Sequence of protein 2:
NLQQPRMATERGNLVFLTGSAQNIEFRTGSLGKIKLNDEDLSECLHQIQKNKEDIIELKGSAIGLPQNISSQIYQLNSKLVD

Sequence of protein 1:
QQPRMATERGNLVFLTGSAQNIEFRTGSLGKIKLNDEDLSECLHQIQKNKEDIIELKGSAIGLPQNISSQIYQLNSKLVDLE

The following describes two proteins that form a bound complex.

Residue-level contacts at the interface:
Residue T30 in protein 1 is in contact with residue T40 in protein 2 (closest heavy-atom distance 3.5 Å).
Residue F38 in protein 1 contacts residue K47 in protein 2 (closest heavy-atom distance 2.7 Å).
Residue L26 in protein 1 is in contact with residue E37 in protein 2 (closest heavy-atom distance 2.8 Å).
Residue L57 in protein 1 is in contact with residue L48 in protein 2 (closest heavy-atom distance 3.8 Å).
Residue N35 in protein 1 contacts residue K45 in protein 2 (closest heavy-atom distance 2.8 Å).
Residue G24 in protein 1 interacts with residue P17 in protein 2 (closest heavy-atom distance 3.2 Å).
Residue F28 in protein 1 is in contact with residue F38 in protein 2 (closest heavy-atom distance 3.5 Å).
Residue F38 in protein 1 is in contact with residue L48 in protein 2 (closest heavy-atom distance 3.4 Å).
Residue Q34 in protein 1 contacts residue G44 in protein 2 (closest heavy-atom distance 3.1 Å).
Residue L29 in protein 1 contacts residue R39 in protein 2 (closest heavy-atom distance 3.4 Å).
Residue I60 in protein 1 contacts residue I60 in protein 2 (closest heavy-atom distance 3.6 Å).
Residue S32 in protein 1 is in contact with residue G44 in protein 2 (closest heavy-atom distance 3.5 Å).
Residue I85 in protein 1 is in contact with residue Q84 in protein 2 (closest heavy-atom distance 3.2 Å).
Residue L26 in protein 1 interacts with residue I36 in protein 2 (closest heavy-atom distance 3.2 Å).
Residue F28 in protein 1 contacts residue R39 in protein 2 (closest heavy-atom distance 3.0 Å).
Residue N35 in protein 1 contacts residue G44 in protein 2 (closest heavy-atom distance 3.5 Å).
Residue I60 in protein 1 interacts with residue N63 in protein 2 (closest heavy-atom distance 3.3 Å).
Residue T30 in protein 1 contacts residue R39 in protein 2 (closest heavy-atom distance 2.9 Å).
Residue I67 in protein 1 interacts with residue I67 in protein 2 (closest heavy-atom distance 3.7 Å).
Residue T30 in protein 1 contacts residue G41 in protein 2 (closest heavy-atom distance 3.4 Å).
Residue I36 in protein 1 contacts residue K47 in protein 2 (closest heavy-atom distance 2.9 Å).
Residue L92 in protein 1 interacts with residue K91 in protein 2 (closest heavy-atom distance 3.8 Å).
Residue N63 in protein 1 contacts residue N63 in protein 2 (closest heavy-atom distance 3.4 Å).
Residue N25 in protein 1 interacts with residue N35 in protein 2 (closest heavy-atom distance 2.8 Å).
Residue E37 in protein 1 contacts residue K47 in protein 2 (closest heavy-atom distance 3.6 Å).
Residue I60 in protein 1 contacts residue Q59 in protein 2 (closest heavy-atom distance 3.7 Å).
Residue M19 in protein 1 is in contact with residue M19 in protein 2 (closest heavy-atom distance 3.7 Å).
Residue G31 in protein 1 contacts residue G41 in protein 2 (closest heavy-atom distance 2.9 Å).
Residue G24 in protein 1 interacts with residue Q34 in protein 2 (closest heavy-atom distance 3.3 Å).
Residue R39 in protein 1 interacts with residue N49 in protein 2 (closest heavy-atom distance 3.2 Å).
Residue G24 in protein 1 contacts residue T30 in protein 2 (closest heavy-atom distance 3.8 Å).
Residue V27 in protein 1 contacts residue E37 in protein 2 (closest heavy-atom distance 3.4 Å).
Residue R23 in protein 1 contacts residue Q34 in protein 2 (closest heavy-atom distance 3.5 Å).
Residue S32 in protein 1 is in contact with residue S42 in protein 2 (closest heavy-atom distance 3.4 Å).
Residue F38 in protein 1 is in contact with residue I46 in protein 2 (closest heavy-atom distance 3.8 Å).
Residue F38 in protein 1 contacts residue F38 in protein 2 (closest heavy-atom distance 3.6 Å).
Residue L57 in protein 1 contacts residue L53 in protein 2 (closest heavy-atom distance 3.6 Å).
Residue F28 in protein 1 interacts with residue F28 in protein 2 (closest heavy-atom distance 3.6 Å).
Residue I60 in protein 1 contacts residue C56 in protein 2 (closest heavy-atom distance 3.6 Å).
Residue K64 in protein 1 is in contact with residue N63 in protein 2 (closest heavy-atom distance 3.5 Å).
Residue L26 in protein 1 contacts residue N35 in protein 2 (closest heavy-atom distance 2.8 Å).
Residue T40 in protein 1 interacts with residue N49 in protein 2 (closest heavy-atom distance 2.7 Å).
Residue S32 in protein 1 contacts residue G41 in protein 2 (closest heavy-atom distance 3.3 Å).
Residue K64 in protein 1 is in contact with residue Q59 in protein 2 (closest heavy-atom distance 3.6 Å).
Residue S32 in protein 1 contacts residue L43 in protein 2 (closest heavy-atom distance 2.9 Å).
Residue I67 in protein 1 interacts with residue D66 in protein 2 (closest heavy-atom distance 3.7 Å).
Residue I81 in protein 1 contacts residue I81 in protein 2 (closest heavy-atom distance 3.5 Å).
Residue F38 in protein 1 is in contact with residue N49 in protein 2 (closest heavy-atom distance 2.9 Å).
Residue L88 in protein 1 is in contact with residue L88 in protein 2 (closest heavy-atom distance 3.4 Å).
Residue L77 in protein 1 interacts with residue A74 in protein 2 (closest heavy-atom distance 3.5 Å).
Residue I36 in protein 1 contacts residue R39 in protein 2 (closest heavy-atom distance 3.7 Å).
Residue F28 in protein 1 is in contact with residue E37 in protein 2 (closest heavy-atom distance 2.8 Å).
Residue N25 in protein 1 is in contact with residue Q34 in protein 2 (closest heavy-atom distance 3.3 Å).
Residue L92 in protein 1 is in contact with residue L88 in protein 2 (closest heavy-atom distance 3.6 Å).
Residue K71 in protein 1 is in contact with residue D66 in protein 2 (closest heavy-atom distance 3.2 Å).
Residue I67 in protein 1 contacts residue N63 in protein 2 (closest heavy-atom distance 3.5 Å).
Residue L26 in protein 1 interacts with residue T30 in protein 2 (closest heavy-atom distance 3.7 Å).
Residue L57 in protein 1 interacts with residue C56 in protein 2 (closest heavy-atom distance 3.8 Å).
Residue I36 in protein 1 is in contact with residue K45 in protein 2 (closest heavy-atom distance 3.0 Å).
Residue I36 in protein 1 contacts residue I46 in protein 2 (closest heavy-atom distance 3.2 Å).